This data describes a binding interaction between two proteins.

Sequence of the second protein:
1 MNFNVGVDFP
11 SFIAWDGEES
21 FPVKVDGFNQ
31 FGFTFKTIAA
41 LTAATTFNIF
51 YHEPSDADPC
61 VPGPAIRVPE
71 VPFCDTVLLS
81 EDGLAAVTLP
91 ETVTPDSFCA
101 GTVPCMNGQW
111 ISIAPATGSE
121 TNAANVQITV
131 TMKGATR

Sequence of the first protein:
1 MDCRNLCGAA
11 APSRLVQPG

Interface contacts:
Residue C60 in the second protein is in contact with residue C7 in the first protein (closest heavy-atom distance 2.0 Å).
Residue C60 in the second protein is in contact with residue G8 in the first protein (closest heavy-atom distance 4.1 Å).
Residue G6 in the second protein contacts residue C3 in the first protein (closest heavy-atom distance 4.0 Å).
Residue C60 in the second protein contacts residue A9 in the first protein (closest heavy-atom distance 4.9 Å).
Residue K24 in the second protein interacts with residue C7 in the first protein (closest heavy-atom distance 4.2 Å).
Residue R137 in the second protein contacts residue L6 in the first protein (closest heavy-atom distance 4.7 Å).
Residue N4 in the second protein is in contact with residue M1 in the first protein (closest heavy-atom distance 4.0 Å).